Interface contacts:
Residue H71 in the second protein contacts residue Y96 in the first protein (closest heavy-atom distance 4.3 Å).
Residue L99 in the second protein is in contact with residue R40 in the first protein (closest heavy-atom distance 4.3 Å).
Residue A94 in the second protein interacts with residue E70 in the first protein (closest heavy-atom distance 4.4 Å).
Residue E98 in the second protein interacts with residue V41 in the first protein (closest heavy-atom distance 4.0 Å).
Residue F171 in the second protein is in contact with residue R37 in the first protein (closest heavy-atom distance 3.6 Å).
Residue A38 in the second protein is in contact with residue N97 in the first protein (closest heavy-atom distance 3.6 Å).
Residue F43 in the second protein interacts with residue E24 in the first protein (closest heavy-atom distance 3.4 Å).
Residue T173 in the second protein interacts with residue E70 in the first protein (closest heavy-atom distance 4.2 Å).
Residue E24 in the second protein is in contact with residue F43 in the first protein (closest heavy-atom distance 3.5 Å).
Residue R37 in the second protein interacts with residue F171 in the first protein (closest heavy-atom distance 3.9 Å).
Residue H71 in the second protein interacts with residue F171 in the first protein (closest heavy-atom distance 3.9 Å).
Residue V41 in the second protein contacts residue H77 in the first protein (closest heavy-atom distance 3.7 Å).
Residue S95 in the second protein contacts residue N175 in the first protein (closest heavy-atom distance 4.4 Å).
Residue S95 in the second protein interacts with residue E70 in the first protein (closest heavy-atom distance 2.5 Å).
Residue N97 in the second protein interacts with residue H71 in the first protein (closest heavy-atom distance 2.6 Å).
Residue V41 in the second protein contacts residue F171 in the first protein (closest heavy-atom distance 3.8 Å).
Residue E70 in the second protein interacts with residue S95 in the first protein (closest heavy-atom distance 2.5 Å).
Residue H71 in the second protein is in contact with residue T173 in the first protein (closest heavy-atom distance 2.5 Å).
Residue H71 in the second protein interacts with residue T75 in the first protein (closest heavy-atom distance 4.3 Å).
Residue V41 in the second protein interacts with residue F170 in the first protein (closest heavy-atom distance 3.9 Å).
Residue E70 in the second protein is in contact with residue T173 in the first protein (closest heavy-atom distance 4.2 Å).
Residue H71 in the second protein contacts residue S95 in the first protein (closest heavy-atom distance 3.9 Å).
Residue V41 in the second protein interacts with residue L99 in the first protein (closest heavy-atom distance 3.7 Å).
Residue S42 in the second protein contacts residue F171 in the first protein (closest heavy-atom distance 3.6 Å).
Residue H71 in the second protein contacts residue W172 in the first protein (closest heavy-atom distance 4.4 Å).
Residue P68 in the second protein interacts with residue N97 in the first protein (closest heavy-atom distance 3.2 Å).
Residue N97 in the second protein interacts with residue T67 in the first protein (closest heavy-atom distance 3.2 Å).
Residue L99 in the second protein contacts residue V41 in the first protein (closest heavy-atom distance 3.9 Å).
Residue F171 in the second protein interacts with residue A38 in the first protein (closest heavy-atom distance 3.8 Å).
Residue H77 in the second protein interacts with residue F43 in the first protein (closest heavy-atom distance 3.5 Å).
Residue H71 in the second protein contacts residue N97 in the first protein (closest heavy-atom distance 3.0 Å).
Residue S95 in the second protein contacts residue H71 in the first protein (closest heavy-atom distance 3.7 Å).
Residue N97 in the second protein is in contact with residue P68 in the first protein (closest heavy-atom distance 3.5 Å).
Residue F43 in the second protein interacts with residue H77 in the first protein (closest heavy-atom distance 4.4 Å).
Residue D27 in the second protein is in contact with residue G30 in the first protein (closest heavy-atom distance 3.5 Å).
Residue F171 in the second protein contacts residue H71 in the first protein (closest heavy-atom distance 4.0 Å).
Residue V41 in the second protein interacts with residue E98 in the first protein (closest heavy-atom distance 3.8 Å).
Residue F171 in the second protein contacts residue S42 in the first protein (closest heavy-atom distance 3.0 Å).
Residue E70 in the second protein interacts with residue A94 in the first protein (closest heavy-atom distance 4.4 Å).
Residue R169 in the second protein interacts with residue V41 in the first protein (closest heavy-atom distance 2.9 Å).
Residue V73 in the second protein is in contact with residue T173 in the first protein (closest heavy-atom distance 4.4 Å).
Residue V41 in the second protein contacts residue R169 in the first protein (closest heavy-atom distance 2.7 Å).
Residue G30 in the second protein interacts with residue D27 in the first protein (closest heavy-atom distance 3.6 Å).
Residue H65 in the second protein is in contact with residue N97 in the first protein (closest heavy-atom distance 3.9 Å).
Residue V41 in the second protein contacts residue N97 in the first protein (closest heavy-atom distance 3.7 Å).
Residue N97 in the second protein is in contact with residue V41 in the first protein (closest heavy-atom distance 3.7 Å).
Residue V26 in the second protein contacts residue F43 in the first protein (closest heavy-atom distance 4.0 Å).
Residue F43 in the second protein interacts with residue V26 in the first protein (closest heavy-atom distance 4.0 Å).
Residue Y96 in the second protein is in contact with residue T67 in the first protein (closest heavy-atom distance 4.4 Å).
Residue N97 in the second protein is in contact with residue A38 in the first protein (closest heavy-atom distance 3.4 Å).
Residue Y96 in the second protein interacts with residue H71 in the first protein (closest heavy-atom distance 4.2 Å).
Residue F170 in the second protein contacts residue V41 in the first protein (closest heavy-atom distance 4.1 Å).
Residue H77 in the second protein interacts with residue V41 in the first protein (closest heavy-atom distance 3.9 Å).
Residue A38 in the second protein is in contact with residue F171 in the first protein (closest heavy-atom distance 3.6 Å).
Residue S42 in the second protein interacts with residue R169 in the first protein (closest heavy-atom distance 4.3 Å).
Residue F171 in the second protein is in contact with residue V41 in the first protein (closest heavy-atom distance 3.6 Å).
Residue T67 in the second protein interacts with residue Y96 in the first protein (closest heavy-atom distance 4.2 Å).
Residue T173 in the second protein contacts residue H71 in the first protein (closest heavy-atom distance 2.4 Å).
Residue T67 in the second protein is in contact with residue N97 in the first protein (closest heavy-atom distance 3.4 Å).
Residue V73 in the second protein is in contact with residue V73 in the first protein (closest heavy-atom distance 4.2 Å).

The following describes two proteins that form a bound complex.

Sequence of the first protein:
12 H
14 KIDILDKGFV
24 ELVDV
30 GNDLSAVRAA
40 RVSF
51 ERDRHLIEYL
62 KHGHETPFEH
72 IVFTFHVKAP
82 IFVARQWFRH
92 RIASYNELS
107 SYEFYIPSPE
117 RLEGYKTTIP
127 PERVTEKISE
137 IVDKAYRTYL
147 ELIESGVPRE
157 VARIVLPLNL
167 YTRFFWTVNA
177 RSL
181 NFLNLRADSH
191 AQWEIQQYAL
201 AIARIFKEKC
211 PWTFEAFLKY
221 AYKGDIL

Sequence of the second protein:
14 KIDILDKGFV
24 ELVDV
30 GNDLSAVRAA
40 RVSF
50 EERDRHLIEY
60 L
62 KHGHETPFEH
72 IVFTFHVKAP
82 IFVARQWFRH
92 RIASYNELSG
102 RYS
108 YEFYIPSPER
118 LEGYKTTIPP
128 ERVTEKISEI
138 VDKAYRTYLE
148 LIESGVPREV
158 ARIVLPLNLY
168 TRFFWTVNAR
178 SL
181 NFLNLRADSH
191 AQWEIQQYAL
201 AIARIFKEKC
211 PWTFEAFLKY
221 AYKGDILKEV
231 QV